Sequence of the first protein:
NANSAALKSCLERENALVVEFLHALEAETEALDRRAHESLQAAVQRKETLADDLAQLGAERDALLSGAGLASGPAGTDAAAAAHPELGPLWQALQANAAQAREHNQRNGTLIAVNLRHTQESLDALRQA

Residue-level contacts at the interface:
Residue N108 in the first protein contacts residue L27 in the second protein (closest heavy-atom distance 3.5 Å).
Residue N111 in the first protein contacts residue E30 in the second protein (closest heavy-atom distance 2.9 Å).
Residue L19 in the first protein is in contact with residue L60 in the second protein (closest heavy-atom distance 3.5 Å).
Residue N100 in the first protein is in contact with residue V20 in the second protein (closest heavy-atom distance 3.5 Å).
Residue S6 in the first protein interacts with residue E89 in the second protein (closest heavy-atom distance 3.2 Å).
Residue L34 in the first protein contacts residue N118 in the second protein (closest heavy-atom distance 2.8 Å).
Residue K10 in the first protein is in contact with residue L90 in the second protein (closest heavy-atom distance 3.4 Å).
Residue N111 in the first protein interacts with residue L27 in the second protein (closest heavy-atom distance 3.0 Å).
Residue L27 in the first protein contacts residue K50 in the second protein (closest heavy-atom distance 3.5 Å).
Residue L9 in the first protein interacts with residue A83 in the second protein (closest heavy-atom distance 3.5 Å).
Residue V20 in the first protein interacts with residue N100 in the second protein (closest heavy-atom distance 3.5 Å).
Residue H107 in the first protein interacts with residue T31 in the second protein (closest heavy-atom distance 2.8 Å).
Residue L53 in the first protein contacts residue E22 in the second protein (closest heavy-atom distance 3.3 Å).
Residue L43 in the first protein interacts with residue A33 in the second protein (closest heavy-atom distance 3.4 Å).
Residue N2 in the first protein contacts residue G70 in the second protein (closest heavy-atom distance 2.9 Å).
Residue T122 in the first protein contacts residue T122 in the second protein (closest heavy-atom distance 3.3 Å).
Residue L90 in the first protein is in contact with residue K10 in the second protein (closest heavy-atom distance 3.5 Å).
Residue K50 in the first protein contacts residue F23 in the second protein (closest heavy-atom distance 3.4 Å).
Residue L53 in the first protein contacts residue F23 in the second protein (closest heavy-atom distance 3.5 Å).
Residue N118 in the first protein contacts residue L34 in the second protein (closest heavy-atom distance 3.0 Å).
Residue E89 in the first protein interacts with residue S6 in the second protein (closest heavy-atom distance 3.4 Å).
Residue E63 in the first protein contacts residue C12 in the second protein (closest heavy-atom distance 3.5 Å).
Residue E14 in the first protein is in contact with residue L93 in the second protein (closest heavy-atom distance 3.3 Å).
Residue A104 in the first protein is in contact with residue L27 in the second protein (closest heavy-atom distance 3.3 Å).
Residue F23 in the first protein contacts residue K50 in the second protein (closest heavy-atom distance 3.5 Å).
Residue R37 in the first protein is in contact with residue N118 in the second protein (closest heavy-atom distance 3.3 Å).
Residue N17 in the first protein contacts residue L97 in the second protein (closest heavy-atom distance 3.3 Å).
Residue A46 in the first protein is in contact with residue E30 in the second protein (closest heavy-atom distance 3.4 Å).
Residue R15 in the first protein contacts residue L60 in the second protein (closest heavy-atom distance 3.2 Å).
Residue L126 in the first protein interacts with residue Q123 in the second protein (closest heavy-atom distance 3.5 Å).
Residue L19 in the first protein interacts with residue L53 in the second protein (closest heavy-atom distance 3.5 Å).
Residue K50 in the first protein interacts with residue E30 in the second protein (closest heavy-atom distance 2.7 Å).
Residue T122 in the first protein is in contact with residue L119 in the second protein (closest heavy-atom distance 3.0 Å).
Residue K50 in the first protein is in contact with residue L27 in the second protein (closest heavy-atom distance 3.4 Å).
Residue E30 in the first protein interacts with residue N111 in the second protein (closest heavy-atom distance 2.7 Å).
Residue Q123 in the first protein is in contact with residue Q123 in the second protein (closest heavy-atom distance 2.6 Å).
Residue E30 in the first protein interacts with residue K50 in the second protein (closest heavy-atom distance 3.0 Å).
Residue N17 in the first protein contacts residue A96 in the second protein (closest heavy-atom distance 3.5 Å).
Residue L24 in the first protein interacts with residue A104 in the second protein (closest heavy-atom distance 3.5 Å).
Residue R64 in the first protein contacts residue C12 in the second protein (closest heavy-atom distance 3.4 Å).
Residue K10 in the first protein contacts residue L93 in the second protein (closest heavy-atom distance 3.5 Å).
Residue R64 in the first protein contacts residue E16 in the second protein (closest heavy-atom distance 2.9 Å).
Residue R15 in the first protein is in contact with residue E63 in the second protein (closest heavy-atom distance 2.7 Å).
Residue N17 in the first protein is in contact with residue N100 in the second protein (closest heavy-atom distance 2.8 Å).
Residue E16 in the first protein is in contact with residue L60 in the second protein (closest heavy-atom distance 3.5 Å).
Residue H40 in the first protein interacts with residue S125 in the second protein (closest heavy-atom distance 3.3 Å).
Residue L119 in the first protein interacts with residue R130 in the second protein (closest heavy-atom distance 3.5 Å).
Residue C12 in the first protein contacts residue L60 in the second protein (closest heavy-atom distance 3.5 Å).
Residue L27 in the first protein is in contact with residue N111 in the second protein (closest heavy-atom distance 3.2 Å).
Residue L27 in the first protein contacts residue A104 in the second protein (closest heavy-atom distance 3.5 Å).
Residue N100 in the first protein contacts residue N17 in the second protein (closest heavy-atom distance 2.7 Å).
Residue E63 in the first protein is in contact with residue R15 in the second protein (closest heavy-atom distance 2.5 Å).
Residue R38 in the first protein is in contact with residue R38 in the second protein (closest heavy-atom distance 3.5 Å).
Residue N111 in the first protein contacts residue T31 in the second protein (closest heavy-atom distance 2.6 Å).
Residue T31 in the first protein interacts with residue H107 in the second protein (closest heavy-atom distance 2.9 Å).
Residue T31 in the first protein is in contact with residue N111 in the second protein (closest heavy-atom distance 2.5 Å).
Residue E16 in the first protein interacts with residue R64 in the second protein (closest heavy-atom distance 2.7 Å).
Residue L126 in the first protein interacts with residue L119 in the second protein (closest heavy-atom distance 3.5 Å).
Residue A29 in the first protein contacts residue R49 in the second protein (closest heavy-atom distance 3.3 Å).
Residue N2 in the first protein contacts residue A71 in the second protein (closest heavy-atom distance 3.5 Å).

Sequence of the second protein:
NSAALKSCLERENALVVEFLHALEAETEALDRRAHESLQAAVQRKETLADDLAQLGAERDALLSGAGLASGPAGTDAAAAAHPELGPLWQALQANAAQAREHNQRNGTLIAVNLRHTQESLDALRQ

This data describes a binding interaction between two proteins.